This data describes a binding interaction between two proteins.

Interface contacts:
Residue D672 in chain A interacts with residue Q678 in chain B (closest heavy-atom distance 3.3 Å).
Residue L170 in chain A is in contact with residue A693 in chain B (closest heavy-atom distance 3.3 Å).
Residue L667 in chain A interacts with residue T674 in chain B (closest heavy-atom distance 3.9 Å).
Residue E624 in chain A contacts residue L673 in chain B (closest heavy-atom distance 3.3 Å).
Residue I168 in chain A is in contact with residue K691 in chain B (closest heavy-atom distance 4.0 Å).
Residue P617 in chain A contacts residue I677 in chain B (closest heavy-atom distance 3.9 Å).
Residue Q133 in chain A contacts residue R688 in chain B (closest heavy-atom distance 3.5 Å).
Residue Y169 in chain A is in contact with residue A693 in chain B (closest heavy-atom distance 4.2 Å).
Residue E137 in chain A contacts residue R688 in chain B (closest heavy-atom distance 2.4 Å).
Residue W625 in chain A is in contact with residue R666 in chain B (closest heavy-atom distance 3.7 Å).
Residue Q659 in chain A interacts with residue R666 in chain B (closest heavy-atom distance 3.4 Å).
Residue F621 in chain A interacts with residue I677 in chain B (closest heavy-atom distance 3.7 Å).
Residue W625 in chain A is in contact with residue L673 in chain B (closest heavy-atom distance 3.7 Å).
Residue E763 in chain A contacts residue L574 in chain B (closest heavy-atom distance 3.7 Å).
Residue D672 in chain A contacts residue T674 in chain B (closest heavy-atom distance 3.4 Å).
Residue Y237 in chain A contacts residue A690 in chain B (closest heavy-atom distance 3.6 Å).
Residue F621 in chain A is in contact with residue L673 in chain B (closest heavy-atom distance 4.1 Å).
Residue I673 in chain A interacts with residue L673 in chain B (closest heavy-atom distance 3.9 Å).
Residue D656 in chain A is in contact with residue K645 in chain B (closest heavy-atom distance 4.2 Å).
Residue K172 in chain A contacts residue M692 in chain B (closest heavy-atom distance 3.8 Å).
Residue L667 in chain A interacts with residue L670 in chain B (closest heavy-atom distance 4.1 Å).
Residue D656 in chain A is in contact with residue E646 in chain B (closest heavy-atom distance 4.1 Å).
Residue I168 in chain A is in contact with residue A690 in chain B (closest heavy-atom distance 3.7 Å).
Residue K666 in chain A contacts residue L670 in chain B (closest heavy-atom distance 3.5 Å).
Residue Q129 in chain A contacts residue Q689 in chain B (closest heavy-atom distance 3.3 Å).
Residue Y202 in chain A interacts with residue N696 in chain B (closest heavy-atom distance 4.2 Å).
Residue Y202 in chain A is in contact with residue S697 in chain B (closest heavy-atom distance 3.3 Å).
Residue I128 in chain A interacts with residue A690 in chain B (closest heavy-atom distance 3.8 Å).
Residue K223 in chain A contacts residue V695 in chain B (closest heavy-atom distance 3.7 Å).
Residue Q167 in chain A contacts residue R688 in chain B (closest heavy-atom distance 3.5 Å).
Residue Q167 in chain A interacts with residue A690 in chain B (closest heavy-atom distance 4.2 Å).
Residue L170 in chain A is in contact with residue K691 in chain B (closest heavy-atom distance 3.3 Å).
Residue W176 in chain A contacts residue P701 in chain B (closest heavy-atom distance 4.2 Å).
Residue Q129 in chain A contacts residue A690 in chain B (closest heavy-atom distance 3.3 Å).
Residue Q133 in chain A is in contact with residue Q689 in chain B (closest heavy-atom distance 4.2 Å).
Residue T663 in chain A interacts with residue L670 in chain B (closest heavy-atom distance 3.7 Å).
Residue Q167 in chain A contacts residue Q689 in chain B (closest heavy-atom distance 2.9 Å).
Residue I673 in chain A is in contact with residue T674 in chain B (closest heavy-atom distance 3.7 Å).
Residue M130 in chain A is in contact with residue Q689 in chain B (closest heavy-atom distance 3.9 Å).
Residue Q167 in chain A contacts residue K691 in chain B (closest heavy-atom distance 2.7 Å).
Residue P617 in chain A is in contact with residue H681 in chain B (closest heavy-atom distance 3.8 Å).
Residue S171 in chain A interacts with residue A693 in chain B (closest heavy-atom distance 3.9 Å).
Residue F225 in chain A interacts with residue K700 in chain B (closest heavy-atom distance 3.7 Å).
Residue F225 in chain A is in contact with residue A699 in chain B (closest heavy-atom distance 3.7 Å).
Residue W176 in chain A contacts residue S697 in chain B (closest heavy-atom distance 3.3 Å).
Residue Y237 in chain A interacts with residue M692 in chain B (closest heavy-atom distance 3.6 Å).
Residue Y202 in chain A interacts with residue V695 in chain B (closest heavy-atom distance 4.2 Å).
Residue Y202 in chain A interacts with residue A693 in chain B (closest heavy-atom distance 4.0 Å).
Residue W625 in chain A is in contact with residue L670 in chain B (closest heavy-atom distance 3.9 Å).
Residue E620 in chain A contacts residue I677 in chain B (closest heavy-atom distance 3.9 Å).
Residue E166 in chain A is in contact with residue R688 in chain B (closest heavy-atom distance 2.8 Å).
Residue P182 in chain A contacts residue N696 in chain B (closest heavy-atom distance 3.4 Å).
Residue Y169 in chain A interacts with residue K691 in chain B (closest heavy-atom distance 3.5 Å).
Residue S171 in chain A is in contact with residue M692 in chain B (closest heavy-atom distance 3.8 Å).
Residue K666 in chain A interacts with residue E667 in chain B (closest heavy-atom distance 3.1 Å).
Residue W176 in chain A contacts residue K700 in chain B (closest heavy-atom distance 3.1 Å).
Residue I673 in chain A interacts with residue I677 in chain B (closest heavy-atom distance 3.8 Å).
Residue W625 in chain A is in contact with residue R669 in chain B (closest heavy-atom distance 3.7 Å).
Residue K228 in chain A contacts residue K700 in chain B (closest heavy-atom distance 3.1 Å).
Residue L170 in chain A interacts with residue M692 in chain B (closest heavy-atom distance 3.4 Å).

Sequence of chain A:
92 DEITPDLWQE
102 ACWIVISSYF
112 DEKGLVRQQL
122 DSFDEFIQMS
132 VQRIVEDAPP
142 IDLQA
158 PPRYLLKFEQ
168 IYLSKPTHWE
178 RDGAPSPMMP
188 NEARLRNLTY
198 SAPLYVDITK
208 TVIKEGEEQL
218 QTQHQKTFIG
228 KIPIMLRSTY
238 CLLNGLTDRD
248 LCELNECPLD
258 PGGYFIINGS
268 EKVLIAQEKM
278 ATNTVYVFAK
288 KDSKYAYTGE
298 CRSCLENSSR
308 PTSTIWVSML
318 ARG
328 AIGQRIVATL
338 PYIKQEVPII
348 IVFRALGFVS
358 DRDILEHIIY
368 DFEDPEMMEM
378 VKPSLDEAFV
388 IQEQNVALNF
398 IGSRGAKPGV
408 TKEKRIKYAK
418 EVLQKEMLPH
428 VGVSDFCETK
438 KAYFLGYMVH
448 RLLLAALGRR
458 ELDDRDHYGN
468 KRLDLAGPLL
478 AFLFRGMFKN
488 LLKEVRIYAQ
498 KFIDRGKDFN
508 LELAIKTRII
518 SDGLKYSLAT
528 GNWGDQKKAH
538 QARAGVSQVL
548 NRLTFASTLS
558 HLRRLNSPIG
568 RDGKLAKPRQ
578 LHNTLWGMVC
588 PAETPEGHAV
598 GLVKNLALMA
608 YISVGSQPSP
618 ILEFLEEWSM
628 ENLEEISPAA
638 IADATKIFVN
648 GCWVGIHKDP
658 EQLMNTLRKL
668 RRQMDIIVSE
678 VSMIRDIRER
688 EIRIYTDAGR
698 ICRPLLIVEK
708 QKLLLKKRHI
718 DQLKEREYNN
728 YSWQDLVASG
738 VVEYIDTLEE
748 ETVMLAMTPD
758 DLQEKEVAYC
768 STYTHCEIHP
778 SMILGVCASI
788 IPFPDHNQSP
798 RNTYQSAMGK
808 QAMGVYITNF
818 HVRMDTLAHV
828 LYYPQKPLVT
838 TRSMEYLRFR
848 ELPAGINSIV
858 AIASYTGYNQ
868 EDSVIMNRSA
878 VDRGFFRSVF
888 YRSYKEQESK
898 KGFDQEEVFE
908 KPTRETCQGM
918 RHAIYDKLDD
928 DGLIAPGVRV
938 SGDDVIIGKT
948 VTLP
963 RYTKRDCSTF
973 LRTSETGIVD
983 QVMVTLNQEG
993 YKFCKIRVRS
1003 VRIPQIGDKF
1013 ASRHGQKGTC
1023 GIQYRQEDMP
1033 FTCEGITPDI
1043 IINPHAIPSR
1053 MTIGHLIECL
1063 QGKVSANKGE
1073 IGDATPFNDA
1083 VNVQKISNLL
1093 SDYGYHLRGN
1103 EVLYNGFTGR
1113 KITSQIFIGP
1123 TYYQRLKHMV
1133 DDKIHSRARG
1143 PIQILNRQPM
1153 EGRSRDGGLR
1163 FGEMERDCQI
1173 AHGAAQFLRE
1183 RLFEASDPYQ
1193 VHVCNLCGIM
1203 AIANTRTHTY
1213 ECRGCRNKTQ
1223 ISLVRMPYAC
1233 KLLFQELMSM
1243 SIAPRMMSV

Sequence of chain B:
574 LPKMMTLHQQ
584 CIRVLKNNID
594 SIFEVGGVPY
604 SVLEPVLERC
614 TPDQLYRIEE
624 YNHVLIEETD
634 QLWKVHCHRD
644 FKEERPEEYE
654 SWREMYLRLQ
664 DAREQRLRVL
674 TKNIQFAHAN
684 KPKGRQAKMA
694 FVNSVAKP